Sequence of chain A:
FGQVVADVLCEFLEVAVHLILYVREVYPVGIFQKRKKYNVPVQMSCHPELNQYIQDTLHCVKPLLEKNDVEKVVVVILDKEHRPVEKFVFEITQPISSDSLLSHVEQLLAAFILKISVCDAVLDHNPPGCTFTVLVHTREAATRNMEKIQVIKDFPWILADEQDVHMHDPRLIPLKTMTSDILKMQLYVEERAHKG

The following describes two proteins that form a bound complex.

Contacts between the two chains:
Residue Y53 in chain A contacts residue P39 in chain B (closest heavy-atom distance 2.9 Å).
Residue V166 in chain A is in contact with residue I31 in chain B (closest heavy-atom distance 3.3 Å).
Residue A172 in chain A is in contact with residue L32 in chain B (closest heavy-atom distance 3.1 Å).
Residue V166 in chain A is in contact with residue N30 in chain B (closest heavy-atom distance 3.3 Å).
Residue Y79 in chain A is in contact with residue P38 in chain B (closest heavy-atom distance 3.5 Å).
Residue W187 in chain A is in contact with residue L35 in chain B (closest heavy-atom distance 3.9 Å).
Residue Y79 in chain A is in contact with residue M36 in chain B (closest heavy-atom distance 2.7 Å).
Residue W187 in chain A contacts residue K33 in chain B (closest heavy-atom distance 3.0 Å).
Residue W187 in chain A contacts residue P34 in chain B (closest heavy-atom distance 3.3 Å).
Residue F185 in chain A contacts residue M36 in chain B (closest heavy-atom distance 4.2 Å).
Residue W187 in chain A interacts with residue L32 in chain B (closest heavy-atom distance 3.4 Å).
Residue I188 in chain A is in contact with residue I31 in chain B (closest heavy-atom distance 4.2 Å).
Residue Y53 in chain A contacts residue I44 in chain B (closest heavy-atom distance 4.0 Å).
Residue T168 in chain A is in contact with residue N30 in chain B (closest heavy-atom distance 2.7 Å).
Residue C160 in chain A is in contact with residue R41 in chain B (closest heavy-atom distance 3.1 Å).
Residue V52 in chain A contacts residue R41 in chain B (closest heavy-atom distance 2.7 Å).
Residue V164 in chain A contacts residue K33 in chain B (closest heavy-atom distance 3.8 Å).
Residue Y79 in chain A interacts with residue P34 in chain B (closest heavy-atom distance 3.9 Å).
Residue L189 in chain A is in contact with residue L32 in chain B (closest heavy-atom distance 4.2 Å).
Residue E75 in chain A contacts residue P39 in chain B (closest heavy-atom distance 4.1 Å).
Residue F162 in chain A contacts residue P38 in chain B (closest heavy-atom distance 3.4 Å).
Residue L76 in chain A interacts with residue P39 in chain B (closest heavy-atom distance 3.7 Å).
Residue A172 in chain A is in contact with residue I31 in chain B (closest heavy-atom distance 4.0 Å).
Residue H167 in chain A contacts residue N30 in chain B (closest heavy-atom distance 3.2 Å).
Residue I57 in chain A contacts residue L48 in chain B (closest heavy-atom distance 3.5 Å).
Residue E51 in chain A is in contact with residue R41 in chain B (closest heavy-atom distance 3.2 Å).
Residue L189 in chain A is in contact with residue I31 in chain B (closest heavy-atom distance 3.8 Å).
Residue L165 in chain A interacts with residue K33 in chain B (closest heavy-atom distance 3.8 Å).
Residue H73 in chain A is in contact with residue T47 in chain B (closest heavy-atom distance 3.9 Å).
Residue N175 in chain A interacts with residue L32 in chain B (closest heavy-atom distance 4.1 Å).
Residue I188 in chain A is in contact with residue L35 in chain B (closest heavy-atom distance 3.6 Å).
Residue H73 in chain A is in contact with residue P39 in chain B (closest heavy-atom distance 4.2 Å).
Residue V195 in chain A is in contact with residue I31 in chain B (closest heavy-atom distance 3.8 Å).
Residue Y53 in chain A is in contact with residue S40 in chain B (closest heavy-atom distance 4.2 Å).
Residue A172 in chain A interacts with residue N30 in chain B (closest heavy-atom distance 4.0 Å).
Residue Y53 in chain A interacts with residue P38 in chain B (closest heavy-atom distance 3.6 Å).
Residue V164 in chain A contacts residue P34 in chain B (closest heavy-atom distance 3.3 Å).
Residue G56 in chain A contacts residue L48 in chain B (closest heavy-atom distance 3.8 Å).
Residue T83 in chain A interacts with residue P34 in chain B (closest heavy-atom distance 3.9 Å).
Residue H167 in chain A interacts with residue I31 in chain B (closest heavy-atom distance 3.7 Å).
Residue A172 in chain A is in contact with residue A29 in chain B (closest heavy-atom distance 3.8 Å).
Residue Y79 in chain A is in contact with residue S37 in chain B (closest heavy-atom distance 3.5 Å).
Residue E170 in chain A interacts with residue N30 in chain B (closest heavy-atom distance 3.7 Å).
Residue L165 in chain A is in contact with residue L32 in chain B (closest heavy-atom distance 3.5 Å).
Residue I188 in chain A contacts residue K33 in chain B (closest heavy-atom distance 2.8 Å).
Residue I57 in chain A interacts with residue I44 in chain B (closest heavy-atom distance 3.5 Å).
Residue G159 in chain A is in contact with residue R41 in chain B (closest heavy-atom distance 3.2 Å).
Residue F185 in chain A contacts residue P34 in chain B (closest heavy-atom distance 3.5 Å).
Residue H73 in chain A interacts with residue I44 in chain B (closest heavy-atom distance 2.9 Å).
Residue L165 in chain A interacts with residue I31 in chain B (closest heavy-atom distance 4.2 Å).
Residue P186 in chain A interacts with residue L35 in chain B (closest heavy-atom distance 2.8 Å).
Residue T163 in chain A is in contact with residue K33 in chain B (closest heavy-atom distance 4.1 Å).
Residue D194 in chain A is in contact with residue K33 in chain B (closest heavy-atom distance 2.8 Å).
Residue P186 in chain A contacts residue P34 in chain B (closest heavy-atom distance 3.5 Å).
Residue D184 in chain A is in contact with residue M36 in chain B (closest heavy-atom distance 4.2 Å).
Residue I188 in chain A is in contact with residue L32 in chain B (closest heavy-atom distance 3.5 Å).
Residue V164 in chain A interacts with residue L32 in chain B (closest heavy-atom distance 3.9 Å).
Residue V166 in chain A contacts residue L32 in chain B (closest heavy-atom distance 3.0 Å).
Residue A190 in chain A interacts with residue I31 in chain B (closest heavy-atom distance 2.8 Å).
Residue I179 in chain A is in contact with residue L32 in chain B (closest heavy-atom distance 3.5 Å).

Sequence of chain B:
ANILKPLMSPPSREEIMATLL